Sequence of protein 2:
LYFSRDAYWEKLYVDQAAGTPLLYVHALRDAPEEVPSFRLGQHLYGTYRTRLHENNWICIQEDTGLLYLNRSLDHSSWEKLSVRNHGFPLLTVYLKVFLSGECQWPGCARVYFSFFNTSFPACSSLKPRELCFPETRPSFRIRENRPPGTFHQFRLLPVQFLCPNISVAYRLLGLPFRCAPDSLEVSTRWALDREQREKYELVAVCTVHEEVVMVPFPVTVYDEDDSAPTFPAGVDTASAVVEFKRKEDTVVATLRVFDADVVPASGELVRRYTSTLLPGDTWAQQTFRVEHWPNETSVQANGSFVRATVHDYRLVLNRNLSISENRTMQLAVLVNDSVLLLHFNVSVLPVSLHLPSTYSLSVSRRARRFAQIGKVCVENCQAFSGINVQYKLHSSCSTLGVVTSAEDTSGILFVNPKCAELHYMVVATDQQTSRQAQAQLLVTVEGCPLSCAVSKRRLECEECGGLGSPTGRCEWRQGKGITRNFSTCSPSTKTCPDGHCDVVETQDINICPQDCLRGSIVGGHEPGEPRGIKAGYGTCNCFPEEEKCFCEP

Sequence of protein 1:
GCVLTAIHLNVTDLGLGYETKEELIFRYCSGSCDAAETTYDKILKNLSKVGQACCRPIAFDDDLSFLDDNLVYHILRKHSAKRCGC

This data describes a binding interaction between two proteins.

Residue-level contacts at the interface:
Residue I523 in protein 2 is in contact with residue L55 in protein 1 (closest heavy-atom distance 3.8 Å).
Residue G564 in protein 2 is in contact with residue L55 in protein 1 (closest heavy-atom distance 4.4 Å).
Residue H566 in protein 2 is in contact with residue Y57 in protein 1 (closest heavy-atom distance 4.0 Å).
Residue I523 in protein 2 interacts with residue G56 in protein 1 (closest heavy-atom distance 3.4 Å).
Residue Y578 in protein 2 is in contact with residue L55 in protein 1 (closest heavy-atom distance 4.7 Å).
Residue G565 in protein 2 is in contact with residue Y57 in protein 1 (closest heavy-atom distance 4.7 Å).
Residue G565 in protein 2 contacts residue L55 in protein 1 (closest heavy-atom distance 3.6 Å).
Residue G564 in protein 2 is in contact with residue Y57 in protein 1 (closest heavy-atom distance 4.2 Å).
Residue I523 in protein 2 contacts residue Y57 in protein 1 (closest heavy-atom distance 4.0 Å).
Residue K589 in protein 2 interacts with residue K125 in protein 1 (closest heavy-atom distance 4.8 Å).